The following describes two proteins that form a bound complex.

Sequence of protein 2:
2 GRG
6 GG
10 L

Interface contacts:
Residue Y38 in protein 1 contacts residue G4 in protein 2 (closest heavy-atom distance 4.0 Å).
Residue E37 in protein 1 interacts with residue L10 in protein 2 (closest heavy-atom distance 4.1 Å).
Residue T84 in protein 1 interacts with residue G4 in protein 2 (closest heavy-atom distance 3.8 Å).
Residue Y83 in protein 1 contacts residue G4 in protein 2 (closest heavy-atom distance 3.5 Å).
Residue T84 in protein 1 contacts residue R3 in protein 2 (closest heavy-atom distance 4.9 Å).
Residue T84 in protein 1 is in contact with residue G6 in protein 2 (closest heavy-atom distance 4.5 Å).

Sequence of protein 1:
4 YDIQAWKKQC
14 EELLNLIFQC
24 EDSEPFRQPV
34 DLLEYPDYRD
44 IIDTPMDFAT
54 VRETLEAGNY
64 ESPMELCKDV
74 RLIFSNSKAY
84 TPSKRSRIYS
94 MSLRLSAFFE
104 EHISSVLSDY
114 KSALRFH